These two protein chains interact to form a complex.

Sequence of protein 1:
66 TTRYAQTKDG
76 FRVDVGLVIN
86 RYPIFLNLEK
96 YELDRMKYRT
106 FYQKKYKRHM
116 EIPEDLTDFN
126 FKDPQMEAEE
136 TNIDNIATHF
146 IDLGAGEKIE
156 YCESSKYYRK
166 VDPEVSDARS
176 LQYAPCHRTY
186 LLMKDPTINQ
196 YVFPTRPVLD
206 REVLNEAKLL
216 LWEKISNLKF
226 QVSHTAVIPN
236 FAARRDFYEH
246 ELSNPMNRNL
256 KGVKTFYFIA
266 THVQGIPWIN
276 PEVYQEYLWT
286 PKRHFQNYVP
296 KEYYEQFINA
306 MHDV

Residue-level contacts at the interface:
Residue A327 in protein 2 interacts with residue D167 in protein 1 (closest heavy-atom distance 2.8 Å).
Residue Y320 in protein 2 contacts residue D128 in protein 1 (closest heavy-atom distance 2.4 Å).
Residue Y303 in protein 2 contacts residue D99 in protein 1 (closest heavy-atom distance 3.4 Å).
Residue D130 in protein 2 is in contact with residue R100 in protein 1 (closest heavy-atom distance 2.4 Å).
Residue I279 in protein 2 interacts with residue K287 in protein 1 (closest heavy-atom distance 3.3 Å).
Residue Y280 in protein 2 interacts with residue K287 in protein 1 (closest heavy-atom distance 3.5 Å).
Residue Y303 in protein 2 contacts residue K102 in protein 1 (closest heavy-atom distance 3.9 Å).
Residue V290 in protein 2 is in contact with residue H182 in protein 1 (closest heavy-atom distance 3.2 Å).
Residue Q285 in protein 2 is in contact with residue Q291 in protein 1 (closest heavy-atom distance 2.7 Å).
Residue Y334 in protein 2 is in contact with residue D147 in protein 1 (closest heavy-atom distance 3.0 Å).
Residue Y283 in protein 2 contacts residue K296 in protein 1 (closest heavy-atom distance 3.6 Å).
Residue M330 in protein 2 interacts with residue F145 in protein 1 (closest heavy-atom distance 3.4 Å).
Residue Q282 in protein 2 is in contact with residue Y299 in protein 1 (closest heavy-atom distance 3.2 Å).
Residue Y283 in protein 2 interacts with residue Y299 in protein 1 (closest heavy-atom distance 3.3 Å).
Residue Q329 in protein 2 contacts residue E169 in protein 1 (closest heavy-atom distance 3.5 Å).
Residue D281 in protein 2 interacts with residue Y299 in protein 1 (closest heavy-atom distance 3.1 Å).
Residue Y280 in protein 2 contacts residue R288 in protein 1 (closest heavy-atom distance 3.1 Å).
Residue D183 in protein 2 interacts with residue R113 in protein 1 (closest heavy-atom distance 3.0 Å).
Residue M330 in protein 2 contacts residue D147 in protein 1 (closest heavy-atom distance 2.9 Å).
Residue K328 in protein 2 is in contact with residue Y156 in protein 1 (closest heavy-atom distance 3.2 Å).
Residue Y287 in protein 2 contacts residue H289 in protein 1 (closest heavy-atom distance 2.8 Å).
Residue Y280 in protein 2 contacts residue D308 in protein 1 (closest heavy-atom distance 3.9 Å).
Residue A327 in protein 2 is in contact with residue P168 in protein 1 (closest heavy-atom distance 3.9 Å).
Residue L289 in protein 2 contacts residue P286 in protein 1 (closest heavy-atom distance 3.7 Å).
Residue D281 in protein 2 is in contact with residue K287 in protein 1 (closest heavy-atom distance 3.6 Å).
Residue Q329 in protein 2 contacts residue D167 in protein 1 (closest heavy-atom distance 3.2 Å).
Residue Y298 in protein 2 interacts with residue K95 in protein 1 (closest heavy-atom distance 3.1 Å).
Residue V290 in protein 2 interacts with residue N92 in protein 1 (closest heavy-atom distance 3.7 Å).
Residue P293 in protein 2 is in contact with residue N92 in protein 1 (closest heavy-atom distance 3.5 Å).
Residue K131 in protein 2 interacts with residue H114 in protein 1 (closest heavy-atom distance 3.7 Å).
Residue I324 in protein 2 interacts with residue R164 in protein 1 (closest heavy-atom distance 3.2 Å).
Residue Y280 in protein 2 interacts with residue I303 in protein 1 (closest heavy-atom distance 3.4 Å).
Residue K291 in protein 2 is in contact with residue C181 in protein 1 (closest heavy-atom distance 3.8 Å).
Residue M330 in protein 2 contacts residue Y156 in protein 1 (closest heavy-atom distance 3.4 Å).
Residue S241 in protein 2 interacts with residue R113 in protein 1 (closest heavy-atom distance 3.9 Å).
Residue V290 in protein 2 interacts with residue C181 in protein 1 (closest heavy-atom distance 3.2 Å).
Residue L182 in protein 2 contacts residue R113 in protein 1 (closest heavy-atom distance 3.2 Å).
Residue P293 in protein 2 contacts residue F90 in protein 1 (closest heavy-atom distance 3.8 Å).
Residue D288 in protein 2 is in contact with residue R288 in protein 1 (closest heavy-atom distance 2.4 Å).
Residue R335 in protein 2 contacts residue F145 in protein 1 (closest heavy-atom distance 3.4 Å).
Residue Y303 in protein 2 interacts with residue L98 in protein 1 (closest heavy-atom distance 3.8 Å).
Residue P293 in protein 2 is in contact with residue P168 in protein 1 (closest heavy-atom distance 3.5 Å).
Residue A327 in protein 2 is in contact with residue K165 in protein 1 (closest heavy-atom distance 3.3 Å).
Residue E292 in protein 2 contacts residue N92 in protein 1 (closest heavy-atom distance 2.9 Å).
Residue S294 in protein 2 interacts with residue L93 in protein 1 (closest heavy-atom distance 3.4 Å).
Residue D332 in protein 2 contacts residue F145 in protein 1 (closest heavy-atom distance 3.0 Å).
Residue R335 in protein 2 interacts with residue H144 in protein 1 (closest heavy-atom distance 3.2 Å).
Residue S294 in protein 2 contacts residue N92 in protein 1 (closest heavy-atom distance 3.3 Å).
Residue Y287 in protein 2 contacts residue R288 in protein 1 (closest heavy-atom distance 3.9 Å).
Residue S294 in protein 2 interacts with residue L91 in protein 1 (closest heavy-atom distance 3.8 Å).
Residue Q329 in protein 2 interacts with residue D172 in protein 1 (closest heavy-atom distance 3.5 Å).
Residue Y283 in protein 2 contacts residue Q291 in protein 1 (closest heavy-atom distance 2.9 Å).
Residue K328 in protein 2 is in contact with residue D167 in protein 1 (closest heavy-atom distance 3.5 Å).
Residue K291 in protein 2 interacts with residue P168 in protein 1 (closest heavy-atom distance 3.1 Å).
Residue L289 in protein 2 interacts with residue H289 in protein 1 (closest heavy-atom distance 3.5 Å).
Residue A327 in protein 2 contacts residue R164 in protein 1 (closest heavy-atom distance 3.0 Å).
Residue Q329 in protein 2 is in contact with residue V170 in protein 1 (closest heavy-atom distance 3.6 Å).
Residue Q282 in protein 2 interacts with residue Q291 in protein 1 (closest heavy-atom distance 2.4 Å).
Residue Y334 in protein 2 is in contact with residue F145 in protein 1 (closest heavy-atom distance 3.0 Å).
Residue D281 in protein 2 interacts with residue I303 in protein 1 (closest heavy-atom distance 3.4 Å).

Sequence of protein 2:
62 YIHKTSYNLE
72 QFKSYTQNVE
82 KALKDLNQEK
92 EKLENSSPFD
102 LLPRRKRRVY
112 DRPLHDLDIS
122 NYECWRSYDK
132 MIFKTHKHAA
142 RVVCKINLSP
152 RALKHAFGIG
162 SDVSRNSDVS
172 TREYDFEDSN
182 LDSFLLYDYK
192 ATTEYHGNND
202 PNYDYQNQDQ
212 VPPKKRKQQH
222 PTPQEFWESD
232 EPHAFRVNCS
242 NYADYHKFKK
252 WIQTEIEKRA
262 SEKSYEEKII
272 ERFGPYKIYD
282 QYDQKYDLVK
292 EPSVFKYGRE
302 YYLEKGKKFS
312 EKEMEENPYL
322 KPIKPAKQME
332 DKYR